The following describes two proteins that form a bound complex.

Residue-level contacts at the interface:
Residue D60 in the second protein contacts residue G13 in the first protein (closest heavy-atom distance 2.5 Å).
Residue A35 in the second protein contacts residue C7 in the first protein (closest heavy-atom distance 4.0 Å).
Residue P34 in the second protein interacts with residue L4 in the first protein (closest heavy-atom distance 3.6 Å).
Residue W31 in the second protein is in contact with residue C7 in the first protein (closest heavy-atom distance 3.9 Å).
Residue K72 in the second protein is in contact with residue W9 in the first protein (closest heavy-atom distance 3.3 Å).
Residue T74 in the second protein interacts with residue K5 in the first protein (closest heavy-atom distance 4.5 Å).
Residue A73 in the second protein contacts residue C7 in the first protein (closest heavy-atom distance 4.3 Å).
Residue T74 in the second protein interacts with residue I6 in the first protein (closest heavy-atom distance 3.4 Å).
Residue T74 in the second protein is in contact with residue W9 in the first protein (closest heavy-atom distance 3.3 Å).
Residue G91 in the second protein interacts with residue K5 in the first protein (closest heavy-atom distance 4.3 Å).
Residue A73 in the second protein interacts with residue W9 in the first protein (closest heavy-atom distance 3.0 Å).
Residue W31 in the second protein is in contact with residue S8 in the first protein (closest heavy-atom distance 4.4 Å).
Residue A92 in the second protein is in contact with residue I6 in the first protein (closest heavy-atom distance 4.5 Å).
Residue V71 in the second protein contacts residue W9 in the first protein (closest heavy-atom distance 3.3 Å).
Residue W31 in the second protein contacts residue V11 in the first protein (closest heavy-atom distance 3.6 Å).
Residue A73 in the second protein is in contact with residue I6 in the first protein (closest heavy-atom distance 3.8 Å).
Residue C32 in the second protein contacts residue C7 in the first protein (closest heavy-atom distance 2.0 Å).
Residue S90 in the second protein is in contact with residue I6 in the first protein (closest heavy-atom distance 4.6 Å).
Residue G91 in the second protein interacts with residue I6 in the first protein (closest heavy-atom distance 3.6 Å).
Residue P75 in the second protein contacts residue I6 in the first protein (closest heavy-atom distance 4.1 Å).
Residue A66 in the second protein is in contact with residue W9 in the first protein (closest heavy-atom distance 4.0 Å).
Residue P34 in the second protein interacts with residue C7 in the first protein (closest heavy-atom distance 4.4 Å).
Residue P75 in the second protein interacts with residue C7 in the first protein (closest heavy-atom distance 4.6 Å).
Residue W31 in the second protein is in contact with residue G13 in the first protein (closest heavy-atom distance 3.7 Å).
Residue V59 in the second protein is in contact with residue W9 in the first protein (closest heavy-atom distance 3.4 Å).
Residue T74 in the second protein interacts with residue C7 in the first protein (closest heavy-atom distance 2.7 Å).
Residue A92 in the second protein interacts with residue K5 in the first protein (closest heavy-atom distance 3.3 Å).
Residue P75 in the second protein is in contact with residue K5 in the first protein (closest heavy-atom distance 3.5 Å).

Sequence of the second protein:
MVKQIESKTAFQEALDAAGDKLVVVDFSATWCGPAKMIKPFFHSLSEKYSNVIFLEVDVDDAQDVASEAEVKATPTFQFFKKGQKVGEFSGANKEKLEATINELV

Sequence of the first protein:
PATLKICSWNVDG